The following describes two proteins that form a bound complex.

Sequence of chain A:
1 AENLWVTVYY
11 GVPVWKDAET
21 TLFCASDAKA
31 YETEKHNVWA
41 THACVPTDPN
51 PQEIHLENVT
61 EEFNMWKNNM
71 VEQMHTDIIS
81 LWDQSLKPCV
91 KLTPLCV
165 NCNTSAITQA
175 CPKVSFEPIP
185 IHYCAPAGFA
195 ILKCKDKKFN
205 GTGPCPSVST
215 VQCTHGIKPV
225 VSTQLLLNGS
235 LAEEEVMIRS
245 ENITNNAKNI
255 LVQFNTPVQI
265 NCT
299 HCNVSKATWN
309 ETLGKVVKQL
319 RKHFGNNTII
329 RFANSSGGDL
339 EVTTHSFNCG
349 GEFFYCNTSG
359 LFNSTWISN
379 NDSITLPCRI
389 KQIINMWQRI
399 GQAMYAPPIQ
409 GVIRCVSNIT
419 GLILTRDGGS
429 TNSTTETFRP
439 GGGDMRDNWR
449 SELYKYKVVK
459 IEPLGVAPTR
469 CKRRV

Sequence of chain B:
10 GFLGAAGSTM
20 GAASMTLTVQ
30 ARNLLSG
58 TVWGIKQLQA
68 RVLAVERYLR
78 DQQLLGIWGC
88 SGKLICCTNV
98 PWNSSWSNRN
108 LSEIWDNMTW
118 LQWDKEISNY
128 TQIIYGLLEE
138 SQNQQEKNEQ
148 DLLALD

Interface contacts:
Residue Y10 in chain A interacts with residue L33 in chain B (closest heavy-atom distance 3.4 Å).
Residue W5 in chain A interacts with residue C94 in chain B (closest heavy-atom distance 3.7 Å).
Residue V45 in chain A interacts with residue K63 in chain B (closest heavy-atom distance 3.5 Å).
Residue L462 in chain A interacts with residue W85 in chain B (closest heavy-atom distance 3.5 Å).
Residue W5 in chain A interacts with residue T95 in chain B (closest heavy-atom distance 3.2 Å).
Residue V464 in chain A is in contact with residue T128 in chain B (closest heavy-atom distance 3.2 Å).
Residue H55 in chain A interacts with residue F11 in chain B (closest heavy-atom distance 3.6 Å).
Residue Y10 in chain A interacts with residue K90 in chain B (closest heavy-atom distance 3.4 Å).
Residue V473 in chain A is in contact with residue G86 in chain B (closest heavy-atom distance 3.3 Å).
Residue P466 in chain A is in contact with residue I111 in chain B (closest heavy-atom distance 3.4 Å).
Residue R471 in chain A contacts residue C87 in chain B (closest heavy-atom distance 3.1 Å).
Residue W15 in chain A interacts with residue L118 in chain B (closest heavy-atom distance 3.6 Å).
Residue L462 in chain A contacts residue Q129 in chain B (closest heavy-atom distance 3.0 Å).
Residue V6 in chain A interacts with residue C93 in chain B (closest heavy-atom distance 2.9 Å).
Residue Y31 in chain A interacts with residue T58 in chain B (closest heavy-atom distance 3.2 Å).
Residue T7 in chain A interacts with residue C93 in chain B (closest heavy-atom distance 3.4 Å).
Residue Y9 in chain A interacts with residue S23 in chain B (closest heavy-atom distance 2.4 Å).
Residue R468 in chain A interacts with residue I111 in chain B (closest heavy-atom distance 3.5 Å).
Residue V8 in chain A is in contact with residue K90 in chain B (closest heavy-atom distance 3.4 Å).
Residue A465 in chain A contacts residue S23 in chain B (closest heavy-atom distance 3.6 Å).
Residue W5 in chain A contacts residue N96 in chain B (closest heavy-atom distance 3.2 Å).
Residue V8 in chain A interacts with residue G89 in chain B (closest heavy-atom distance 3.6 Å).
Residue Y9 in chain A contacts residue L26 in chain B (closest heavy-atom distance 3.6 Å).
Residue T214 in chain A interacts with residue F11 in chain B (closest heavy-atom distance 3.5 Å).
Residue E61 in chain A is in contact with residue L118 in chain B (closest heavy-atom distance 3.1 Å).
Residue R468 in chain A is in contact with residue L108 in chain B (closest heavy-atom distance 3.1 Å).
Residue C469 in chain A is in contact with residue C94 in chain B (closest heavy-atom distance 3.1 Å).
Residue V8 in chain A contacts residue Y132 in chain B (closest heavy-atom distance 3.1 Å).
Residue P13 in chain A contacts residue L26 in chain B (closest heavy-atom distance 3.4 Å).
Residue C469 in chain A interacts with residue I92 in chain B (closest heavy-atom distance 3.7 Å).
Residue P466 in chain A interacts with residue W99 in chain B (closest heavy-atom distance 3.3 Å).
Residue P466 in chain A interacts with residue R106 in chain B (closest heavy-atom distance 3.5 Å).
Residue L4 in chain A interacts with residue S104 in chain B (closest heavy-atom distance 3.1 Å).
Residue V473 in chain A interacts with residue C94 in chain B (closest heavy-atom distance 3.0 Å).
Residue W5 in chain A is in contact with residue P98 in chain B (closest heavy-atom distance 3.5 Å).
Residue N3 in chain A contacts residue P98 in chain B (closest heavy-atom distance 3.1 Å).
Residue W5 in chain A contacts residue V97 in chain B (closest heavy-atom distance 2.9 Å).
Residue V8 in chain A contacts residue L91 in chain B (closest heavy-atom distance 2.7 Å).
Residue P13 in chain A contacts residue Q29 in chain B (closest heavy-atom distance 3.6 Å).
Residue L4 in chain A contacts residue W99 in chain B (closest heavy-atom distance 2.9 Å).
Residue V8 in chain A contacts residue C93 in chain B (closest heavy-atom distance 3.7 Å).
Residue V464 in chain A contacts residue Y132 in chain B (closest heavy-atom distance 3.4 Å).
Residue E57 in chain A interacts with residue L12 in chain B (closest heavy-atom distance 2.6 Å).
Residue V12 in chain A contacts residue L26 in chain B (closest heavy-atom distance 3.6 Å).
Residue I54 in chain A is in contact with residue F11 in chain B (closest heavy-atom distance 3.5 Å).
Residue R471 in chain A contacts residue G89 in chain B (closest heavy-atom distance 3.5 Å).
Residue Y9 in chain A is in contact with residue Y132 in chain B (closest heavy-atom distance 3.3 Å).
Residue R471 in chain A is in contact with residue C94 in chain B (closest heavy-atom distance 3.0 Å).
Residue V6 in chain A is in contact with residue L135 in chain B (closest heavy-atom distance 3.1 Å).
Residue K470 in chain A is in contact with residue C94 in chain B (closest heavy-atom distance 2.4 Å).
Residue R471 in chain A is in contact with residue C93 in chain B (closest heavy-atom distance 2.9 Å).
Residue G463 in chain A interacts with residue Y132 in chain B (closest heavy-atom distance 2.2 Å).
Residue E57 in chain A interacts with residue G13 in chain B (closest heavy-atom distance 3.7 Å).
Residue L462 in chain A is in contact with residue Y132 in chain B (closest heavy-atom distance 3.3 Å).
Residue T7 in chain A is in contact with residue Y132 in chain B (closest heavy-atom distance 2.6 Å).
Residue V6 in chain A is in contact with residue I131 in chain B (closest heavy-atom distance 3.0 Å).
Residue V8 in chain A contacts residue C87 in chain B (closest heavy-atom distance 3.6 Å).
Residue V473 in chain A interacts with residue Q139 in chain B (closest heavy-atom distance 3.2 Å).
Residue N58 in chain A contacts residue A15 in chain B (closest heavy-atom distance 3.4 Å).
Residue L56 in chain A contacts residue L12 in chain B (closest heavy-atom distance 3.4 Å).